Residue-level contacts at the interface:
Residue V968 in the second protein interacts with residue P1309 in the first protein (closest heavy-atom distance 3.2 Å).
Residue L800 in the second protein is in contact with residue R1313 in the first protein (closest heavy-atom distance 3.6 Å).
Residue R1064 in the second protein is in contact with residue L1351 in the first protein (closest heavy-atom distance 3.8 Å).
Residue H796 in the second protein is in contact with residue P1309 in the first protein (closest heavy-atom distance 3.8 Å).
Residue E946 in the second protein contacts residue D1365 in the first protein (closest heavy-atom distance 3.9 Å).
Residue R1148 in the second protein interacts with residue R1344 in the first protein (closest heavy-atom distance 2.5 Å).
Residue L797 in the second protein interacts with residue R1313 in the first protein (closest heavy-atom distance 2.8 Å).
Residue D967 in the second protein is in contact with residue R1307 in the first protein (closest heavy-atom distance 2.8 Å).
Residue D967 in the second protein is in contact with residue D1308 in the first protein (closest heavy-atom distance 2.7 Å).
Residue D1027 in the second protein contacts residue L1358 in the first protein (closest heavy-atom distance 3.9 Å).
Residue G1150 in the second protein contacts residue L1387 in the first protein (closest heavy-atom distance 3.7 Å).
Residue Q1031 in the second protein contacts residue C1356 in the first protein (closest heavy-atom distance 3.3 Å).
Residue V799 in the second protein is in contact with residue M1314 in the first protein (closest heavy-atom distance 3.3 Å).
Residue Q795 in the second protein interacts with residue W1310 in the first protein (closest heavy-atom distance 3.0 Å).
Residue V1034 in the second protein is in contact with residue D1352 in the first protein (closest heavy-atom distance 3.8 Å).
Residue D1027 in the second protein contacts residue Q1362 in the first protein (closest heavy-atom distance 2.1 Å).
Residue R1024 in the second protein is in contact with residue L1361 in the first protein (closest heavy-atom distance 3.8 Å).
Residue S1152 in the second protein interacts with residue R1386 in the first protein (closest heavy-atom distance 2.4 Å).
Residue A994 in the second protein contacts residue S1363 in the first protein (closest heavy-atom distance 2.5 Å).
Residue A1067 in the second protein contacts residue R1344 in the first protein (closest heavy-atom distance 3.0 Å).
Residue Q1031 in the second protein contacts residue V1359 in the first protein (closest heavy-atom distance 3.2 Å).
Residue V799 in the second protein contacts residue W1310 in the first protein (closest heavy-atom distance 2.8 Å).
Residue R998 in the second protein interacts with residue S1363 in the first protein (closest heavy-atom distance 3.4 Å).
Residue K1001 in the second protein contacts residue E1360 in the first protein (closest heavy-atom distance 0.9 Å).
Residue R1024 in the second protein is in contact with residue M1364 in the first protein (closest heavy-atom distance 3.2 Å).
Residue D967 in the second protein contacts residue P1309 in the first protein (closest heavy-atom distance 1.0 Å).
Residue A1151 in the second protein contacts residue R1386 in the first protein (closest heavy-atom distance 2.7 Å).
Residue H796 in the second protein interacts with residue R1313 in the first protein (closest heavy-atom distance 1.0 Å).
Residue A994 in the second protein interacts with residue Q1362 in the first protein (closest heavy-atom distance 3.8 Å).
Residue R1148 in the second protein interacts with residue S1388 in the first protein (closest heavy-atom distance 0.7 Å).
Residue C1028 in the second protein interacts with residue V1359 in the first protein (closest heavy-atom distance 2.7 Å).
Residue T997 in the second protein is in contact with residue V1359 in the first protein (closest heavy-atom distance 2.8 Å).
Residue P1153 in the second protein contacts residue R1386 in the first protein (closest heavy-atom distance 3.3 Å).
Residue R963 in the second protein is in contact with residue D1365 in the first protein (closest heavy-atom distance 3.9 Å).
Residue N959 in the second protein is in contact with residue D1365 in the first protein (closest heavy-atom distance 3.5 Å).
Residue R1064 in the second protein contacts residue T1348 in the first protein (closest heavy-atom distance 3.3 Å).
Residue G1150 in the second protein is in contact with residue R1386 in the first protein (closest heavy-atom distance 1.3 Å).
Residue G1150 in the second protein is in contact with residue A1382 in the first protein (closest heavy-atom distance 3.8 Å).
Residue R1024 in the second protein contacts residue Q1362 in the first protein (closest heavy-atom distance 0.3 Å).
Residue R1024 in the second protein is in contact with residue S1363 in the first protein (closest heavy-atom distance 2.3 Å).
Residue L794 in the second protein is in contact with residue R1313 in the first protein (closest heavy-atom distance 3.5 Å).
Residue G1150 in the second protein is in contact with residue E1385 in the first protein (closest heavy-atom distance 1.9 Å).
Residue V799 in the second protein contacts residue P1309 in the first protein (closest heavy-atom distance 2.5 Å).
Residue D1027 in the second protein is in contact with residue V1359 in the first protein (closest heavy-atom distance 2.3 Å).
Residue K1001 in the second protein interacts with residue R1307 in the first protein (closest heavy-atom distance 1.9 Å).
Residue P1149 in the second protein interacts with residue E1385 in the first protein (closest heavy-atom distance 3.1 Å).
Residue T997 in the second protein interacts with residue S1363 in the first protein (closest heavy-atom distance 2.7 Å).
Residue A1151 in the second protein interacts with residue E1385 in the first protein (closest heavy-atom distance 2.6 Å).
Residue N793 in the second protein interacts with residue R1313 in the first protein (closest heavy-atom distance 3.9 Å).
Residue S798 in the second protein contacts residue R1313 in the first protein (closest heavy-atom distance 2.0 Å).
Residue R1064 in the second protein interacts with residue D1352 in the first protein (closest heavy-atom distance 1.1 Å).
Residue V799 in the second protein contacts residue S1312 in the first protein (closest heavy-atom distance 2.5 Å).
Residue E966 in the second protein is in contact with residue R1307 in the first protein (closest heavy-atom distance 3.1 Å).
Residue E801 in the second protein is in contact with residue K1315 in the first protein (closest heavy-atom distance 0.9 Å).
Residue H1002 in the second protein interacts with residue R1307 in the first protein (closest heavy-atom distance 2.0 Å).
Residue A994 in the second protein interacts with residue M1364 in the first protein (closest heavy-atom distance 3.9 Å).
Residue V799 in the second protein interacts with residue R1313 in the first protein (closest heavy-atom distance 1.0 Å).
Residue Q795 in the second protein contacts residue R1313 in the first protein (closest heavy-atom distance 0.5 Å).
Residue S1023 in the second protein interacts with residue Q1362 in the first protein (closest heavy-atom distance 3.3 Å).
Residue S792 in the second protein interacts with residue R1313 in the first protein (closest heavy-atom distance 3.1 Å).

Sequence of the first protein:
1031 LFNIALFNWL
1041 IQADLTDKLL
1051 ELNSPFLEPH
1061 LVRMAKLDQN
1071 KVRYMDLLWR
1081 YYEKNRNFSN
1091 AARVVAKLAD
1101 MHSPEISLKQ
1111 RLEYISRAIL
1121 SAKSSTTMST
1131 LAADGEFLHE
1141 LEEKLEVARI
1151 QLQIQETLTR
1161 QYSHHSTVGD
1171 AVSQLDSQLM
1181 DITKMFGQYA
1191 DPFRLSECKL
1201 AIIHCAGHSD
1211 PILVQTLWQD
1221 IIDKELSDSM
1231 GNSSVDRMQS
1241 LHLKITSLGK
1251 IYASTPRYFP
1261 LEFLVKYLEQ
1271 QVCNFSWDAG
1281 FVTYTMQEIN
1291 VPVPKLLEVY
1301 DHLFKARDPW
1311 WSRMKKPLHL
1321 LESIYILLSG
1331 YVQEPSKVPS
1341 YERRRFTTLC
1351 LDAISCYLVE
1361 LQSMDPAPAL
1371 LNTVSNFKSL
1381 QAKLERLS

This data describes a binding interaction between two proteins.

Sequence of the second protein:
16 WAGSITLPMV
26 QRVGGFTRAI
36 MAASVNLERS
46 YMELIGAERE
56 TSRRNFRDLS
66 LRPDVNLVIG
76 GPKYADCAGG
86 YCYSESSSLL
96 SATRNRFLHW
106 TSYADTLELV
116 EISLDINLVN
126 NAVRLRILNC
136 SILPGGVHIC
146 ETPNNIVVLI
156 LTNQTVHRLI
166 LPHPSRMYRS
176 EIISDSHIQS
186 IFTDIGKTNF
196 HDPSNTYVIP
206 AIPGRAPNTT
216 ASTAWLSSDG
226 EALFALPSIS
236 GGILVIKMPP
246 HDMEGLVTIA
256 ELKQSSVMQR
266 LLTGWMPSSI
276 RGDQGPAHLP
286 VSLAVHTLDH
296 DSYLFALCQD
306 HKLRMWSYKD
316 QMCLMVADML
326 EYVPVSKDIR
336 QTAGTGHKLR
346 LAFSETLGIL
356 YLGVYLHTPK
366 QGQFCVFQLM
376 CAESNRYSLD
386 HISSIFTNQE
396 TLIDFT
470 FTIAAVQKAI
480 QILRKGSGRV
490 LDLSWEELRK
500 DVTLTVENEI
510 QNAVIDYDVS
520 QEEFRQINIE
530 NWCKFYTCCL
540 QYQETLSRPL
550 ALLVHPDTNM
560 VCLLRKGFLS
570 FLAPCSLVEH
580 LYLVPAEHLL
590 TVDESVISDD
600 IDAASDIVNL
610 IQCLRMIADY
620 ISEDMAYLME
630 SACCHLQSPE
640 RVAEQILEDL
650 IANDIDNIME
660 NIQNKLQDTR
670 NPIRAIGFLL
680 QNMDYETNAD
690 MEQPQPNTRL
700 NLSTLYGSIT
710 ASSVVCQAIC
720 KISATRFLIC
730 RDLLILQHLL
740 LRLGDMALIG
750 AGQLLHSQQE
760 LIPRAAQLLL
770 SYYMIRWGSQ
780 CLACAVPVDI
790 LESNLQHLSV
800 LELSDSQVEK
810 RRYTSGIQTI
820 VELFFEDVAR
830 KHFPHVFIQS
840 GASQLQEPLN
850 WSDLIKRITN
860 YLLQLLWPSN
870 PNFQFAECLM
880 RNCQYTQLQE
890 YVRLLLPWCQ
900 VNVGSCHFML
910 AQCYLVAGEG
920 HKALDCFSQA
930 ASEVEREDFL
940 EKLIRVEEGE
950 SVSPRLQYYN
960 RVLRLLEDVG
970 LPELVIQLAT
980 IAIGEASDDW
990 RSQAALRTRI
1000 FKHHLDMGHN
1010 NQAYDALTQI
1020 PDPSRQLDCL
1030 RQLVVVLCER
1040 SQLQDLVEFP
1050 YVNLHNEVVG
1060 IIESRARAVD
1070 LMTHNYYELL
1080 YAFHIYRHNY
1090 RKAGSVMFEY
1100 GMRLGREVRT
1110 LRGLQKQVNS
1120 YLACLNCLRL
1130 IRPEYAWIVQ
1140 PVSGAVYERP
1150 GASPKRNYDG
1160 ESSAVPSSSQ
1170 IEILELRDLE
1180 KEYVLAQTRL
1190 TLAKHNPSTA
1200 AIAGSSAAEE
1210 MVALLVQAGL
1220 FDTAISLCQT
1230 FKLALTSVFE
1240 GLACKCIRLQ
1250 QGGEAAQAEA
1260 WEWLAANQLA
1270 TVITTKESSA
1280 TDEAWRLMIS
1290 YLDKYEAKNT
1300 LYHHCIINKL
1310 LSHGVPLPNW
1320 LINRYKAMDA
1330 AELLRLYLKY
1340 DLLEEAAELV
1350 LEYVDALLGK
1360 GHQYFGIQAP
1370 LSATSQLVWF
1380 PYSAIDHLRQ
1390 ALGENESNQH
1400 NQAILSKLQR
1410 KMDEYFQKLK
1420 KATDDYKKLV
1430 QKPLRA